Sequence of the second protein:
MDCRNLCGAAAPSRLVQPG

Sequence of the first protein:
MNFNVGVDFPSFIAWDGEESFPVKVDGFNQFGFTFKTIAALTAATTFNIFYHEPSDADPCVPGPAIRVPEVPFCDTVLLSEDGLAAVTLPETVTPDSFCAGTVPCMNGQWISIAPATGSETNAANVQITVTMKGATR

Contacts between the two chains:
Residue G6 in the first protein contacts residue C3 in the second protein (closest heavy-atom distance 4.4 Å).
Residue N4 in the first protein contacts residue M1 in the second protein (closest heavy-atom distance 4.3 Å).
Residue C60 in the first protein is in contact with residue G8 in the second protein (closest heavy-atom distance 3.9 Å).
Residue C60 in the first protein is in contact with residue C7 in the second protein (closest heavy-atom distance 2.0 Å).
Residue D58 in the first protein interacts with residue C7 in the second protein (closest heavy-atom distance 4.5 Å).

This data describes a binding interaction between two proteins.